Residue-level contacts at the interface:
Residue Y85 in the second protein interacts with residue K230 in the first protein (closest heavy-atom distance 4.3 Å).
Residue Y85 in the second protein is in contact with residue A226 in the first protein (closest heavy-atom distance 3.9 Å).
Residue P91 in the second protein contacts residue Y219 in the first protein (closest heavy-atom distance 3.6 Å).
Residue P295 in the second protein interacts with residue D215 in the first protein (closest heavy-atom distance 4.0 Å).
Residue S83 in the second protein contacts residue G195 in the first protein (closest heavy-atom distance 3.5 Å).
Residue N77 in the second protein is in contact with residue K198 in the first protein (closest heavy-atom distance 3.3 Å).
Residue Y88 in the second protein is in contact with residue V223 in the first protein (closest heavy-atom distance 4.1 Å).
Residue P137 in the second protein contacts residue Y205 in the first protein (closest heavy-atom distance 3.7 Å).
Residue E291 in the second protein is in contact with residue K222 in the first protein (closest heavy-atom distance 2.7 Å).
Residue Y88 in the second protein interacts with residue I164 in the first protein (closest heavy-atom distance 3.7 Å).
Residue S83 in the second protein interacts with residue T199 in the first protein (closest heavy-atom distance 3.3 Å).
Residue K312 in the second protein is in contact with residue E173 in the first protein (closest heavy-atom distance 4.3 Å).
Residue P295 in the second protein is in contact with residue H207 in the first protein (closest heavy-atom distance 3.7 Å).
Residue D73 in the second protein is in contact with residue S202 in the first protein (closest heavy-atom distance 4.3 Å).
Residue P295 in the second protein is in contact with residue Y219 in the first protein (closest heavy-atom distance 3.7 Å).
Residue W84 in the second protein interacts with residue Y219 in the first protein (closest heavy-atom distance 4.0 Å).
Residue T74 in the second protein interacts with residue S202 in the first protein (closest heavy-atom distance 3.5 Å).
Residue N82 in the second protein is in contact with residue F175 in the first protein (closest heavy-atom distance 3.3 Å).
Residue K312 in the second protein contacts residue G168 in the first protein (closest heavy-atom distance 4.0 Å).
Residue N82 in the second protein contacts residue K230 in the first protein (closest heavy-atom distance 3.0 Å).
Residue W84 in the second protein interacts with residue V223 in the first protein (closest heavy-atom distance 3.8 Å).
Residue H136 in the second protein contacts residue Y205 in the first protein (closest heavy-atom distance 3.8 Å).
Residue N139 in the second protein is in contact with residue S209 in the first protein (closest heavy-atom distance 3.4 Å).
Residue A138 in the second protein contacts residue Y204 in the first protein (closest heavy-atom distance 3.3 Å).
Residue N139 in the second protein interacts with residue M210 in the first protein (closest heavy-atom distance 2.9 Å).
Residue S83 in the second protein is in contact with residue N227 in the first protein (closest heavy-atom distance 3.0 Å).
Residue A138 in the second protein is in contact with residue S209 in the first protein (closest heavy-atom distance 2.7 Å).
Residue K312 in the second protein interacts with residue D174 in the first protein (closest heavy-atom distance 3.7 Å).
Residue N77 in the second protein contacts residue S202 in the first protein (closest heavy-atom distance 2.9 Å).
Residue V140 in the second protein interacts with residue S211 in the first protein (closest heavy-atom distance 2.9 Å).
Residue N139 in the second protein interacts with residue S211 in the first protein (closest heavy-atom distance 2.9 Å).
Residue A138 in the second protein contacts residue Y205 in the first protein (closest heavy-atom distance 3.7 Å).
Residue L64 in the second protein is in contact with residue S213 in the first protein (closest heavy-atom distance 4.0 Å).
Residue Y85 in the second protein contacts residue N227 in the first protein (closest heavy-atom distance 3.3 Å).
Residue D293 in the second protein contacts residue K222 in the first protein (closest heavy-atom distance 3.1 Å).
Residue W70 in the second protein is in contact with residue S206 in the first protein (closest heavy-atom distance 4.2 Å).
Residue N139 in the second protein is in contact with residue Y204 in the first protein (closest heavy-atom distance 4.3 Å).
Residue W84 in the second protein interacts with residue K230 in the first protein (closest heavy-atom distance 2.7 Å).
Residue Y88 in the second protein contacts residue A226 in the first protein (closest heavy-atom distance 3.6 Å).
Residue W84 in the second protein is in contact with residue N227 in the first protein (closest heavy-atom distance 3.7 Å).
Residue Y85 in the second protein contacts residue I164 in the first protein (closest heavy-atom distance 3.7 Å).
Residue W84 in the second protein contacts residue T199 in the first protein (closest heavy-atom distance 4.2 Å).
Residue S89 in the second protein is in contact with residue Y219 in the first protein (closest heavy-atom distance 3.7 Å).
Residue D293 in the second protein is in contact with residue Y219 in the first protein (closest heavy-atom distance 4.0 Å).
Residue P91 in the second protein contacts residue H207 in the first protein (closest heavy-atom distance 4.3 Å).
Residue N294 in the second protein is in contact with residue Y219 in the first protein (closest heavy-atom distance 4.3 Å).
Residue N82 in the second protein contacts residue F196 in the first protein (closest heavy-atom distance 3.6 Å).
Residue D71 in the second protein is in contact with residue Y205 in the first protein (closest heavy-atom distance 4.4 Å).
Residue N77 in the second protein interacts with residue T199 in the first protein (closest heavy-atom distance 3.6 Å).
Residue Y85 in the second protein is in contact with residue V167 in the first protein (closest heavy-atom distance 3.8 Å).
Residue W84 in the second protein contacts residue I203 in the first protein (closest heavy-atom distance 4.4 Å).
Residue D67 in the second protein is in contact with residue H212 in the first protein (closest heavy-atom distance 2.9 Å).
Residue A138 in the second protein contacts residue S211 in the first protein (closest heavy-atom distance 4.0 Å).
Residue S83 in the second protein is in contact with residue F196 in the first protein (closest heavy-atom distance 3.9 Å).
Residue Y85 in the second protein contacts residue T166 in the first protein (closest heavy-atom distance 3.0 Å).
Residue P295 in the second protein contacts residue D216 in the first protein (closest heavy-atom distance 3.6 Å).
Residue K312 in the second protein is in contact with residue C169 in the first protein (closest heavy-atom distance 4.0 Å).
Residue F78 in the second protein contacts residue T199 in the first protein (closest heavy-atom distance 4.0 Å).
Residue F78 in the second protein interacts with residue I203 in the first protein (closest heavy-atom distance 4.0 Å).
Residue Y88 in the second protein interacts with residue K222 in the first protein (closest heavy-atom distance 3.5 Å).

Sequence of the first protein:
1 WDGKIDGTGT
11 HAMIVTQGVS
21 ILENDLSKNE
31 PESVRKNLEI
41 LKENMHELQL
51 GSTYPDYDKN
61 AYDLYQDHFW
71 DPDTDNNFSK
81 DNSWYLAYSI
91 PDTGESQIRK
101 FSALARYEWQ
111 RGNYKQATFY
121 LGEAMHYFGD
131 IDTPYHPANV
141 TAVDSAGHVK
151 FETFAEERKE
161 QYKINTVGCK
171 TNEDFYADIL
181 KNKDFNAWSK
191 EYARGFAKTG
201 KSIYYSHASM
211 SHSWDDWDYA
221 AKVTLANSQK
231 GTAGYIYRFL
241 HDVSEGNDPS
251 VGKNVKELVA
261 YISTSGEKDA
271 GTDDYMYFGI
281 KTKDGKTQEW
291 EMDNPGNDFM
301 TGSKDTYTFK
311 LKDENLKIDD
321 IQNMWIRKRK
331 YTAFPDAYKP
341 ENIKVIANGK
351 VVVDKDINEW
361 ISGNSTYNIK

The following describes two proteins that form a bound complex.

Sequence of the second protein:
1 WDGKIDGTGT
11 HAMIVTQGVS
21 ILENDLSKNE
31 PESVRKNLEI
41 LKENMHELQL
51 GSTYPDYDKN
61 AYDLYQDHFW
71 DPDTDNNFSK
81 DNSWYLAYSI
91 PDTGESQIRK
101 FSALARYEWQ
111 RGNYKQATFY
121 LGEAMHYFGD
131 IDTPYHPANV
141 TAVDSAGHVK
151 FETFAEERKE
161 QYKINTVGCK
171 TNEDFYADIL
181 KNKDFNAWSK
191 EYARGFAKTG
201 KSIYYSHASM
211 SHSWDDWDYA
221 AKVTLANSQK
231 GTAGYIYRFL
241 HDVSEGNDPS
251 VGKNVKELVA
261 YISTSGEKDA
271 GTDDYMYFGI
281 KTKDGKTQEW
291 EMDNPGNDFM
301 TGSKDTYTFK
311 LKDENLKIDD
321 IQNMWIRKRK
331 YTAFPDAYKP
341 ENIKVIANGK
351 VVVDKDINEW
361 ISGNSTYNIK